Sequence of the first protein:
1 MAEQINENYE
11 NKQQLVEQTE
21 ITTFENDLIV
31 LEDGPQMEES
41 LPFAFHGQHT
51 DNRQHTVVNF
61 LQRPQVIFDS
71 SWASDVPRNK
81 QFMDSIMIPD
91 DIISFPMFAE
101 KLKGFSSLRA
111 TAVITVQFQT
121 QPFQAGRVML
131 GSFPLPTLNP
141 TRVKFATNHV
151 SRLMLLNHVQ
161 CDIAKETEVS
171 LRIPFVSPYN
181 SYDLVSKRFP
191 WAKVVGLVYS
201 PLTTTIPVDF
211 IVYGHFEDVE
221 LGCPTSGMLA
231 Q

This data describes a binding interaction between two proteins.

Sequence of the second protein:
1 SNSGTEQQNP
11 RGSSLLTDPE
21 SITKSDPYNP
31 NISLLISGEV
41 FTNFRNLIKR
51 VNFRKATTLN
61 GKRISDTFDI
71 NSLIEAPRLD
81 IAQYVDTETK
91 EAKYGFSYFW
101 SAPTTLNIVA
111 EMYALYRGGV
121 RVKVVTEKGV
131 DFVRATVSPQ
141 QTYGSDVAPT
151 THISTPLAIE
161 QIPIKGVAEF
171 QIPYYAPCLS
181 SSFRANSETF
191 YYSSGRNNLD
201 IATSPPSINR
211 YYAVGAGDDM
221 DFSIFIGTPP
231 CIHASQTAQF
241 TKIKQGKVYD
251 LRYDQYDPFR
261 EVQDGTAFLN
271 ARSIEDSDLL

Residue-level contacts at the interface:
Residue I226 in the second protein contacts residue L156 in the first protein (closest heavy-atom distance 3.8 Å).
Residue P230 in the second protein contacts residue F145 in the first protein (closest heavy-atom distance 3.6 Å).
Residue L115 in the second protein interacts with residue S177 in the first protein (closest heavy-atom distance 3.9 Å).
Residue N186 in the second protein contacts residue P140 in the first protein (closest heavy-atom distance 4.0 Å).
Residue F225 in the second protein contacts residue L155 in the first protein (closest heavy-atom distance 3.3 Å).
Residue A185 in the second protein is in contact with residue L138 in the first protein (closest heavy-atom distance 4.0 Å).
Residue Y191 in the second protein contacts residue D183 in the first protein (closest heavy-atom distance 3.0 Å).
Residue C178 in the second protein is in contact with residue Y179 in the first protein (closest heavy-atom distance 3.6 Å).
Residue E111 in the second protein interacts with residue R142 in the first protein (closest heavy-atom distance 2.6 Å).
Residue F190 in the second protein contacts residue R188 in the first protein (closest heavy-atom distance 3.4 Å).
Residue T5 in the second protein interacts with residue K165 in the first protein (closest heavy-atom distance 4.0 Å).
Residue R11 in the second protein is in contact with residue L156 in the first protein (closest heavy-atom distance 3.0 Å).
Residue I226 in the second protein interacts with residue P134 in the first protein (closest heavy-atom distance 3.7 Å).
Residue E188 in the second protein is in contact with residue F189 in the first protein (closest heavy-atom distance 3.6 Å).
Residue S193 in the second protein contacts residue P178 in the first protein (closest heavy-atom distance 4.1 Å).
Residue F190 in the second protein interacts with residue S186 in the first protein (closest heavy-atom distance 3.5 Å).
Residue Y191 in the second protein interacts with residue Y179 in the first protein (closest heavy-atom distance 3.1 Å).
Residue Q7 in the second protein is in contact with residue R127 in the first protein (closest heavy-atom distance 3.6 Å).
Residue A114 in the second protein interacts with residue N139 in the first protein (closest heavy-atom distance 3.4 Å).
Residue Y191 in the second protein is in contact with residue S186 in the first protein (closest heavy-atom distance 4.1 Å).
Residue L115 in the second protein is in contact with residue L135 in the first protein (closest heavy-atom distance 3.8 Å).
Residue S180 in the second protein contacts residue P178 in the first protein (closest heavy-atom distance 3.0 Å).
Residue R184 in the second protein is in contact with residue R142 in the first protein (closest heavy-atom distance 3.5 Å).
Residue I224 in the second protein interacts with residue V176 in the first protein (closest heavy-atom distance 3.4 Å).
Residue I224 in the second protein is in contact with residue P134 in the first protein (closest heavy-atom distance 3.5 Å).
Residue S193 in the second protein is in contact with residue F189 in the first protein (closest heavy-atom distance 3.6 Å).
Residue Q7 in the second protein contacts residue Q160 in the first protein (closest heavy-atom distance 3.1 Å).
Residue D276 in the second protein is in contact with residue K144 in the first protein (closest heavy-atom distance 3.3 Å).
Residue F225 in the second protein is in contact with residue P134 in the first protein (closest heavy-atom distance 4.0 Å).
Residue L179 in the second protein is in contact with residue P178 in the first protein (closest heavy-atom distance 3.4 Å).
Residue Q7 in the second protein interacts with residue E166 in the first protein (closest heavy-atom distance 3.6 Å).
Residue P229 in the second protein contacts residue R142 in the first protein (closest heavy-atom distance 3.3 Å).
Residue R184 in the second protein contacts residue N139 in the first protein (closest heavy-atom distance 3.4 Å).
Residue Q7 in the second protein interacts with residue C161 in the first protein (closest heavy-atom distance 3.9 Å).
Residue F225 in the second protein interacts with residue L156 in the first protein (closest heavy-atom distance 3.5 Å).
Residue G227 in the second protein contacts residue R142 in the first protein (closest heavy-atom distance 3.0 Å).
Residue G227 in the second protein is in contact with residue L155 in the first protein (closest heavy-atom distance 3.5 Å).
Residue S193 in the second protein contacts residue Y179 in the first protein (closest heavy-atom distance 4.1 Å).
Residue D276 in the second protein is in contact with residue P140 in the first protein (closest heavy-atom distance 3.7 Å).
Residue A185 in the second protein interacts with residue P140 in the first protein (closest heavy-atom distance 3.3 Å).
Residue A185 in the second protein is in contact with residue T141 in the first protein (closest heavy-atom distance 4.0 Å).
Residue R11 in the second protein contacts residue M154 in the first protein (closest heavy-atom distance 3.9 Å).
Residue R11 in the second protein contacts residue H158 in the first protein (closest heavy-atom distance 3.6 Å).
Residue L279 in the second protein interacts with residue F145 in the first protein (closest heavy-atom distance 3.8 Å).
Residue T228 in the second protein interacts with residue F145 in the first protein (closest heavy-atom distance 3.6 Å).
Residue L115 in the second protein is in contact with residue P178 in the first protein (closest heavy-atom distance 3.5 Å).
Residue R11 in the second protein is in contact with residue N157 in the first protein (closest heavy-atom distance 4.1 Å).
Residue S193 in the second protein is in contact with residue L138 in the first protein (closest heavy-atom distance 3.4 Å).
Residue R11 in the second protein is in contact with residue L155 in the first protein (closest heavy-atom distance 3.4 Å).
Residue P229 in the second protein contacts residue F145 in the first protein (closest heavy-atom distance 3.7 Å).
Residue Y191 in the second protein interacts with residue R188 in the first protein (closest heavy-atom distance 3.9 Å).
Residue E188 in the second protein interacts with residue R188 in the first protein (closest heavy-atom distance 3.0 Å).
Residue N186 in the second protein contacts residue L138 in the first protein (closest heavy-atom distance 3.8 Å).
Residue Y192 in the second protein interacts with residue Y179 in the first protein (closest heavy-atom distance 2.7 Å).
Residue N186 in the second protein interacts with residue T137 in the first protein (closest heavy-atom distance 3.6 Å).
Residue I226 in the second protein is in contact with residue F133 in the first protein (closest heavy-atom distance 3.8 Å).
Residue C178 in the second protein interacts with residue P178 in the first protein (closest heavy-atom distance 3.1 Å).
Residue S182 in the second protein contacts residue L138 in the first protein (closest heavy-atom distance 4.1 Å).
Residue T228 in the second protein interacts with residue R142 in the first protein (closest heavy-atom distance 3.1 Å).
Residue D276 in the second protein is in contact with residue T141 in the first protein (closest heavy-atom distance 3.8 Å).